This data describes a binding interaction between two proteins.

Sequence of the second protein:
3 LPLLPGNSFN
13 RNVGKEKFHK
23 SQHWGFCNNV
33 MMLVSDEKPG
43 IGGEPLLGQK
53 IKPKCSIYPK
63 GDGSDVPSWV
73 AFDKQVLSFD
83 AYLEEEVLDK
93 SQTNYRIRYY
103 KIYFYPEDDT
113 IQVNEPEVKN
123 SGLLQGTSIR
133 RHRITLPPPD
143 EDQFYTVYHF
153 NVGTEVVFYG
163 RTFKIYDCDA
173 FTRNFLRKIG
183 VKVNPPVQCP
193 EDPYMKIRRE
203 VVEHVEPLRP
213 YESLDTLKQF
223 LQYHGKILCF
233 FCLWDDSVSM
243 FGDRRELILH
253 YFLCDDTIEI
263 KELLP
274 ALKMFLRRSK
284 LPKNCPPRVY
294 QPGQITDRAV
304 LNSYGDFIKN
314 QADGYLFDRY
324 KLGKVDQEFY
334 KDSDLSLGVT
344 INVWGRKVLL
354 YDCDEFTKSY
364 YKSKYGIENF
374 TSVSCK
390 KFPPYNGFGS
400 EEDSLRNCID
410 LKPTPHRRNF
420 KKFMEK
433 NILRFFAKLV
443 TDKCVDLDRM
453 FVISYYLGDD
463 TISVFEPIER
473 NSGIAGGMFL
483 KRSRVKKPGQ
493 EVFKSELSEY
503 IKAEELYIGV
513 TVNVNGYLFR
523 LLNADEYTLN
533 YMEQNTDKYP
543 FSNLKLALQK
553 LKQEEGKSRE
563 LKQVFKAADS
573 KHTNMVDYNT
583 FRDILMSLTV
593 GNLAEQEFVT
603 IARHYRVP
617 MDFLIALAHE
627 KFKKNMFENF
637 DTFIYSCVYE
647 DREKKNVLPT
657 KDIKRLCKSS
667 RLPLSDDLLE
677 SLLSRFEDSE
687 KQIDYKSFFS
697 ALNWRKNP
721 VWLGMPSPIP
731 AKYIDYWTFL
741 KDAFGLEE

Interface contacts:
Residue G182 in the second protein is in contact with residue K363 in the first protein (closest heavy-atom distance 4.3 Å).
Residue I181 in the second protein is in contact with residue R367 in the first protein (closest heavy-atom distance 3.3 Å).
Residue V183 in the second protein interacts with residue K363 in the first protein (closest heavy-atom distance 3.7 Å).
Residue L178 in the second protein interacts with residue R367 in the first protein (closest heavy-atom distance 4.7 Å).
Residue R179 in the second protein is in contact with residue L370 in the first protein (closest heavy-atom distance 3.8 Å).
Residue R179 in the second protein contacts residue R367 in the first protein (closest heavy-atom distance 2.4 Å).
Residue G182 in the second protein interacts with residue R367 in the first protein (closest heavy-atom distance 3.1 Å).
Residue K184 in the second protein is in contact with residue H366 in the first protein (closest heavy-atom distance 3.0 Å).
Residue K180 in the second protein contacts residue R367 in the first protein (closest heavy-atom distance 3.1 Å).
Residue Y150 in the second protein contacts residue K363 in the first protein (closest heavy-atom distance 3.6 Å).

Sequence of the first protein:
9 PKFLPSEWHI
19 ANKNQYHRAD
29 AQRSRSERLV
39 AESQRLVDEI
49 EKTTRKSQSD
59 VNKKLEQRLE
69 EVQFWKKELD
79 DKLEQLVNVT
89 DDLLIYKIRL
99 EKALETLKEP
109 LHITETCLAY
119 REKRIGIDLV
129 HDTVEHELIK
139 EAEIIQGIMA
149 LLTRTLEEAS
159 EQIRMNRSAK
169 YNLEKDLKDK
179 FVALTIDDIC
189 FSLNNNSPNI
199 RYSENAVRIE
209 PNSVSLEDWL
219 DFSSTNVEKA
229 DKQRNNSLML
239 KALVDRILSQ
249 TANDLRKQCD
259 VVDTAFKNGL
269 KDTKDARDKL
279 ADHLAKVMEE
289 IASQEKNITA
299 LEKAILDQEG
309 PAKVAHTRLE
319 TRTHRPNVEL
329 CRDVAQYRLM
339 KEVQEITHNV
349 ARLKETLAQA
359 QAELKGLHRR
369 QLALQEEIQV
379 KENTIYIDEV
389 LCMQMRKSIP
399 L